The following describes two proteins that form a bound complex.

Sequence of the second protein:
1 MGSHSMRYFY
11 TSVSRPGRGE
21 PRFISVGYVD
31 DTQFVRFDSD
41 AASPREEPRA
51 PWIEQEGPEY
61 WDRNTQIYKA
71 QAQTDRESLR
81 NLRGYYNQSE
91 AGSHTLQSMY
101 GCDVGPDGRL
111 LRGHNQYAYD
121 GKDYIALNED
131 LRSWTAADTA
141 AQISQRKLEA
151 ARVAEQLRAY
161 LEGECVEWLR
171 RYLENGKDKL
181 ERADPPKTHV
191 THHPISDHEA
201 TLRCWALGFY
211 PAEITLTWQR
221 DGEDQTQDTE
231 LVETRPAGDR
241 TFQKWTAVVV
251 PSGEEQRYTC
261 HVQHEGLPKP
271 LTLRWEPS

Sequence of the first protein:
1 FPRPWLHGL

Interface contacts:
Residue Y117 in the second protein is in contact with residue L9 in the first protein (closest heavy-atom distance 4.4 Å).
Residue S78 in the second protein contacts residue G8 in the first protein (closest heavy-atom distance 3.4 Å).
Residue N64 in the second protein interacts with residue F1 in the first protein (closest heavy-atom distance 4.3 Å).
Residue R63 in the second protein is in contact with residue P4 in the first protein (closest heavy-atom distance 4.1 Å).
Residue V153 in the second protein interacts with residue H7 in the first protein (closest heavy-atom distance 3.8 Å).
Residue K147 in the second protein is in contact with residue L9 in the first protein (closest heavy-atom distance 4.2 Å).
Residue Y100 in the second protein contacts residue R3 in the first protein (closest heavy-atom distance 3.0 Å).
Residue Y10 in the second protein contacts residue R3 in the first protein (closest heavy-atom distance 4.1 Å).
Residue Y117 in the second protein contacts residue L6 in the first protein (closest heavy-atom distance 3.6 Å).
Residue L148 in the second protein contacts residue G8 in the first protein (closest heavy-atom distance 4.1 Å).
Residue Y117 in the second protein interacts with residue R3 in the first protein (closest heavy-atom distance 3.4 Å).
Residue S78 in the second protein contacts residue L9 in the first protein (closest heavy-atom distance 3.0 Å).
Residue K147 in the second protein contacts residue H7 in the first protein (closest heavy-atom distance 4.5 Å).
Residue Y8 in the second protein interacts with residue P2 in the first protein (closest heavy-atom distance 3.5 Å).
Residue L96 in the second protein is in contact with residue L9 in the first protein (closest heavy-atom distance 3.9 Å).
Residue Q71 in the second protein is in contact with residue R3 in the first protein (closest heavy-atom distance 3.1 Å).
Residue Y10 in the second protein contacts residue P2 in the first protein (closest heavy-atom distance 3.9 Å).
Residue S144 in the second protein interacts with residue L9 in the first protein (closest heavy-atom distance 2.6 Å).
Residue A151 in the second protein interacts with residue H7 in the first protein (closest heavy-atom distance 3.9 Å).
Residue L82 in the second protein contacts residue L9 in the first protein (closest heavy-atom distance 3.8 Å).
Residue Y172 in the second protein contacts residue F1 in the first protein (closest heavy-atom distance 2.8 Å).
Residue L148 in the second protein contacts residue L9 in the first protein (closest heavy-atom distance 4.1 Å).
Residue T74 in the second protein is in contact with residue W5 in the first protein (closest heavy-atom distance 3.2 Å).
Residue I67 in the second protein contacts residue R3 in the first protein (closest heavy-atom distance 3.2 Å).
Residue Y85 in the second protein contacts residue L9 in the first protein (closest heavy-atom distance 2.6 Å).
Residue Q71 in the second protein contacts residue P4 in the first protein (closest heavy-atom distance 4.1 Å).
Residue T74 in the second protein is in contact with residue G8 in the first protein (closest heavy-atom distance 3.7 Å).
Residue Y160 in the second protein is in contact with residue F1 in the first protein (closest heavy-atom distance 2.6 Å).
Residue R63 in the second protein interacts with residue R3 in the first protein (closest heavy-atom distance 4.5 Å).
Residue Q156 in the second protein interacts with residue L6 in the first protein (closest heavy-atom distance 4.8 Å).
Residue T74 in the second protein interacts with residue H7 in the first protein (closest heavy-atom distance 3.8 Å).
Residue M6 in the second protein is in contact with residue F1 in the first protein (closest heavy-atom distance 3.8 Å).
Residue Y100 in the second protein interacts with residue P2 in the first protein (closest heavy-atom distance 3.1 Å).
Residue I67 in the second protein interacts with residue P4 in the first protein (closest heavy-atom distance 4.2 Å).
Residue R63 in the second protein contacts residue P2 in the first protein (closest heavy-atom distance 2.9 Å).
Residue F34 in the second protein contacts residue F1 in the first protein (closest heavy-atom distance 4.5 Å).
Residue L157 in the second protein contacts residue R3 in the first protein (closest heavy-atom distance 3.6 Å).
Residue L157 in the second protein is in contact with residue L6 in the first protein (closest heavy-atom distance 3.9 Å).
Residue Y124 in the second protein is in contact with residue L9 in the first protein (closest heavy-atom distance 4.0 Å).
Residue S98 in the second protein contacts residue R3 in the first protein (closest heavy-atom distance 4.8 Å).
Residue Y68 in the second protein contacts residue P2 in the first protein (closest heavy-atom distance 3.8 Å).
Residue Y160 in the second protein interacts with residue R3 in the first protein (closest heavy-atom distance 3.7 Å).
Residue A70 in the second protein contacts residue W5 in the first protein (closest heavy-atom distance 3.9 Å).
Residue E164 in the second protein contacts residue F1 in the first protein (closest heavy-atom distance 3.9 Å).
Residue N115 in the second protein interacts with residue L6 in the first protein (closest heavy-atom distance 4.4 Å).
Residue L148 in the second protein contacts residue H7 in the first protein (closest heavy-atom distance 4.5 Å).
Residue V153 in the second protein contacts residue L6 in the first protein (closest heavy-atom distance 3.8 Å).
Residue Q71 in the second protein contacts residue W5 in the first protein (closest heavy-atom distance 3.3 Å).
Residue I125 in the second protein is in contact with residue L9 in the first protein (closest heavy-atom distance 4.2 Å).
Residue W168 in the second protein is in contact with residue F1 in the first protein (closest heavy-atom distance 3.2 Å).
Residue Y160 in the second protein contacts residue P2 in the first protein (closest heavy-atom distance 3.9 Å).
Residue N115 in the second protein is in contact with residue R3 in the first protein (closest heavy-atom distance 3.0 Å).
Residue N81 in the second protein interacts with residue L9 in the first protein (closest heavy-atom distance 2.9 Å).
Residue R63 in the second protein is in contact with residue F1 in the first protein (closest heavy-atom distance 3.3 Å).
Residue E46 in the second protein interacts with residue P2 in the first protein (closest heavy-atom distance 4.4 Å).
Residue N64 in the second protein interacts with residue P2 in the first protein (closest heavy-atom distance 3.4 Å).
Residue Y60 in the second protein contacts residue F1 in the first protein (closest heavy-atom distance 3.9 Å).
Residue Y8 in the second protein interacts with residue F1 in the first protein (closest heavy-atom distance 2.8 Å).
Residue E77 in the second protein is in contact with residue G8 in the first protein (closest heavy-atom distance 3.7 Å).
Residue I67 in the second protein contacts residue P2 in the first protein (closest heavy-atom distance 4.1 Å).